The following describes two proteins that form a bound complex.

Sequence of protein 2:
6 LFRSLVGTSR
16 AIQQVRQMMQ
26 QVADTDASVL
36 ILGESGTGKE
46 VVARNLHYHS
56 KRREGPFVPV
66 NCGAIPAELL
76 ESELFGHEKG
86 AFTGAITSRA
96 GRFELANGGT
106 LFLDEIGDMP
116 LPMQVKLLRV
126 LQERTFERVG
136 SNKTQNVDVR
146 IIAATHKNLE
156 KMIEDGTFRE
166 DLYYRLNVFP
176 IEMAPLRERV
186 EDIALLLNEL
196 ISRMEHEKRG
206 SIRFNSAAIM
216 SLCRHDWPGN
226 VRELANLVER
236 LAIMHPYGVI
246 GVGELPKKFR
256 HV

Contacts between the two chains:
Residue V276 in protein 1 interacts with residue V63 in protein 2 (closest heavy-atom distance 4.1 Å).
Residue Q117 in protein 1 is in contact with residue H82 in protein 2 (closest heavy-atom distance 3.2 Å).
Residue E273 in protein 1 interacts with residue L100 in protein 2 (closest heavy-atom distance 4.1 Å).
Residue V276 in protein 1 is in contact with residue P61 in protein 2 (closest heavy-atom distance 3.8 Å).
Residue A284 in protein 1 is in contact with residue L100 in protein 2 (closest heavy-atom distance 4.0 Å).
Residue H267 in protein 1 interacts with residue A69 in protein 2 (closest heavy-atom distance 3.8 Å).
Residue V272 in protein 1 contacts residue R97 in protein 2 (closest heavy-atom distance 4.0 Å).
Residue Q117 in protein 1 contacts residue S77 in protein 2 (closest heavy-atom distance 3.3 Å).
Residue G266 in protein 1 interacts with residue P64 in protein 2 (closest heavy-atom distance 4.1 Å).
Residue T281 in protein 1 is in contact with residue P61 in protein 2 (closest heavy-atom distance 3.2 Å).
Residue A212 in protein 1 is in contact with residue I238 in protein 2 (closest heavy-atom distance 3.5 Å).
Residue L268 in protein 1 interacts with residue E78 in protein 2 (closest heavy-atom distance 3.8 Å).
Residue T281 in protein 1 contacts residue L100 in protein 2 (closest heavy-atom distance 2.8 Å).
Residue Q117 in protein 1 interacts with residue L74 in protein 2 (closest heavy-atom distance 3.6 Å).
Residue P259 in protein 1 contacts residue E202 in protein 2 (closest heavy-atom distance 3.6 Å).
Residue V285 in protein 1 interacts with residue L100 in protein 2 (closest heavy-atom distance 4.0 Å).
Residue V211 in protein 1 interacts with residue R235 in protein 2 (closest heavy-atom distance 3.1 Å).
Residue L213 in protein 1 is in contact with residue I238 in protein 2 (closest heavy-atom distance 3.2 Å).
Residue R146 in protein 1 is in contact with residue A69 in protein 2 (closest heavy-atom distance 3.0 Å).
Residue H267 in protein 1 contacts residue I70 in protein 2 (closest heavy-atom distance 4.0 Å).
Residue L115 in protein 1 is in contact with residue I91 in protein 2 (closest heavy-atom distance 4.0 Å).
Residue R265 in protein 1 is in contact with residue R97 in protein 2 (closest heavy-atom distance 4.0 Å).
Residue A118 in protein 1 is in contact with residue I91 in protein 2 (closest heavy-atom distance 3.6 Å).
Residue Q117 in protein 1 interacts with residue E78 in protein 2 (closest heavy-atom distance 2.8 Å).
Residue D210 in protein 1 interacts with residue K253 in protein 2 (closest heavy-atom distance 2.5 Å).
Residue N263 in protein 1 contacts residue R49 in protein 2 (closest heavy-atom distance 3.3 Å).
Residue D210 in protein 1 contacts residue R235 in protein 2 (closest heavy-atom distance 4.0 Å).
Residue V285 in protein 1 interacts with residue R94 in protein 2 (closest heavy-atom distance 3.9 Å).
Residue G266 in protein 1 contacts residue I70 in protein 2 (closest heavy-atom distance 3.6 Å).
Residue L209 in protein 1 contacts residue R235 in protein 2 (closest heavy-atom distance 4.0 Å).
Residue Q117 in protein 1 contacts residue R94 in protein 2 (closest heavy-atom distance 3.5 Å).
Residue P264 in protein 1 interacts with residue P64 in protein 2 (closest heavy-atom distance 3.5 Å).
Residue Q111 in protein 1 interacts with residue T88 in protein 2 (closest heavy-atom distance 3.7 Å).
Residue T179 in protein 1 is in contact with residue N231 in protein 2 (closest heavy-atom distance 3.9 Å).
Residue A262 in protein 1 contacts residue L6 in protein 2 (closest heavy-atom distance 4.0 Å).
Residue G114 in protein 1 interacts with residue I91 in protein 2 (closest heavy-atom distance 3.9 Å).
Residue G266 in protein 1 interacts with residue V65 in protein 2 (closest heavy-atom distance 3.6 Å).
Residue A118 in protein 1 contacts residue T92 in protein 2 (closest heavy-atom distance 3.8 Å).
Residue V74 in protein 1 is in contact with residue I91 in protein 2 (closest heavy-atom distance 3.8 Å).
Residue G114 in protein 1 contacts residue G89 in protein 2 (closest heavy-atom distance 3.3 Å).
Residue Q214 in protein 1 contacts residue I238 in protein 2 (closest heavy-atom distance 3.7 Å).
Residue R180 in protein 1 is in contact with residue E234 in protein 2 (closest heavy-atom distance 3.9 Å).
Residue N263 in protein 1 interacts with residue L6 in protein 2 (closest heavy-atom distance 3.2 Å).
Residue H278 in protein 1 contacts residue P61 in protein 2 (closest heavy-atom distance 3.5 Å).
Residue M110 in protein 1 interacts with residue E73 in protein 2 (closest heavy-atom distance 3.6 Å).
Residue V276 in protein 1 interacts with residue F62 in protein 2 (closest heavy-atom distance 3.7 Å).
Residue Q111 in protein 1 interacts with residue G89 in protein 2 (closest heavy-atom distance 3.8 Å).
Residue G266 in protein 1 interacts with residue N66 in protein 2 (closest heavy-atom distance 2.8 Å).
Residue M110 in protein 1 is in contact with residue F87 in protein 2 (closest heavy-atom distance 3.4 Å).
Residue M110 in protein 1 interacts with residue L74 in protein 2 (closest heavy-atom distance 3.7 Å).
Residue P259 in protein 1 interacts with residue R204 in protein 2 (closest heavy-atom distance 3.8 Å).
Residue H278 in protein 1 is in contact with residue E59 in protein 2 (closest heavy-atom distance 3.0 Å).
Residue H267 in protein 1 interacts with residue R97 in protein 2 (closest heavy-atom distance 3.0 Å).
Residue G266 in protein 1 contacts residue R97 in protein 2 (closest heavy-atom distance 3.9 Å).
Residue M110 in protein 1 contacts residue G89 in protein 2 (closest heavy-atom distance 3.9 Å).
Residue H278 in protein 1 contacts residue G60 in protein 2 (closest heavy-atom distance 3.6 Å).
Residue R265 in protein 1 is in contact with residue P64 in protein 2 (closest heavy-atom distance 4.1 Å).
Residue D206 in protein 1 interacts with residue R235 in protein 2 (closest heavy-atom distance 3.5 Å).
Residue A113 in protein 1 contacts residue L74 in protein 2 (closest heavy-atom distance 3.6 Å).
Residue T179 in protein 1 interacts with residue E234 in protein 2 (closest heavy-atom distance 4.2 Å).

Sequence of protein 1:
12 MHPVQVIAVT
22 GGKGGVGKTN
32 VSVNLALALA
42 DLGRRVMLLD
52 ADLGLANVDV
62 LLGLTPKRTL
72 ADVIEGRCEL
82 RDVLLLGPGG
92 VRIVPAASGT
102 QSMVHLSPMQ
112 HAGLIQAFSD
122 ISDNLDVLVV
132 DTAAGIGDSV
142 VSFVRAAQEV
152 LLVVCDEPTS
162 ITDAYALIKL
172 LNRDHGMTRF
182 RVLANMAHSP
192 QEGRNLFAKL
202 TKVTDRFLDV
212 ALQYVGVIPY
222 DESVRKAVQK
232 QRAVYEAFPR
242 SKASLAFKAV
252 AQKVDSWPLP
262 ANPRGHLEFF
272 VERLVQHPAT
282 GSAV